Sequence of protein 1:
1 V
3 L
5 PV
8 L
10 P

Contacts between the two chains:
Residue S154 in protein 2 interacts with residue L3 in protein 1 (closest heavy-atom distance 4.2 Å).
Residue G125 in protein 2 contacts residue V6 in protein 1 (closest heavy-atom distance 2.5 Å).
Residue V102 in protein 2 interacts with residue L8 in protein 1 (closest heavy-atom distance 5.0 Å).
Residue P127 in protein 2 contacts residue V1 in protein 1 (closest heavy-atom distance 3.2 Å).
Residue S126 in protein 2 contacts residue V6 in protein 1 (closest heavy-atom distance 4.8 Å).
Residue L94 in protein 2 interacts with residue L8 in protein 1 (closest heavy-atom distance 3.6 Å).
Residue S126 in protein 2 contacts residue V1 in protein 1 (closest heavy-atom distance 3.2 Å).
Residue G125 in protein 2 is in contact with residue L3 in protein 1 (closest heavy-atom distance 3.5 Å).
Residue P127 in protein 2 is in contact with residue P10 in protein 1 (closest heavy-atom distance 3.3 Å).
Residue S123 in protein 2 is in contact with residue V6 in protein 1 (closest heavy-atom distance 4.3 Å).
Residue S126 in protein 2 contacts residue L3 in protein 1 (closest heavy-atom distance 3.8 Å).
Residue Q185 in protein 2 interacts with residue L3 in protein 1 (closest heavy-atom distance 2.5 Å).
Residue G98 in protein 2 is in contact with residue P5 in protein 1 (closest heavy-atom distance 2.5 Å).
Residue L124 in protein 2 is in contact with residue V6 in protein 1 (closest heavy-atom distance 2.9 Å).
Residue N153 in protein 2 interacts with residue L3 in protein 1 (closest heavy-atom distance 3.0 Å).
Residue S126 in protein 2 contacts residue P10 in protein 1 (closest heavy-atom distance 3.8 Å).
Residue S151 in protein 2 contacts residue L3 in protein 1 (closest heavy-atom distance 4.1 Å).
Residue H62 in protein 2 interacts with residue V6 in protein 1 (closest heavy-atom distance 4.6 Å).
Residue G100 in protein 2 interacts with residue L8 in protein 1 (closest heavy-atom distance 3.6 Å).
Residue L94 in protein 2 interacts with residue V6 in protein 1 (closest heavy-atom distance 2.8 Å).
Residue S160 in protein 2 contacts residue L3 in protein 1 (closest heavy-atom distance 2.5 Å).
Residue G125 in protein 2 is in contact with residue V1 in protein 1 (closest heavy-atom distance 3.1 Å).
Residue S126 in protein 2 is in contact with residue L8 in protein 1 (closest heavy-atom distance 2.7 Å).
Residue I105 in protein 2 interacts with residue L8 in protein 1 (closest heavy-atom distance 2.8 Å).
Residue H62 in protein 2 contacts residue P5 in protein 1 (closest heavy-atom distance 4.2 Å).
Residue G98 in protein 2 interacts with residue V6 in protein 1 (closest heavy-atom distance 3.1 Å).
Residue L124 in protein 2 interacts with residue L8 in protein 1 (closest heavy-atom distance 3.3 Å).
Residue S128 in protein 2 is in contact with residue P10 in protein 1 (closest heavy-atom distance 3.0 Å).
Residue G152 in protein 2 interacts with residue L3 in protein 1 (closest heavy-atom distance 2.6 Å).
Residue L94 in protein 2 interacts with residue P5 in protein 1 (closest heavy-atom distance 4.8 Å).
Residue S99 in protein 2 interacts with residue P5 in protein 1 (closest heavy-atom distance 4.5 Å).
Residue S101 in protein 2 contacts residue L8 in protein 1 (closest heavy-atom distance 4.5 Å).
Residue G125 in protein 2 is in contact with residue L8 in protein 1 (closest heavy-atom distance 3.8 Å).
Residue S97 in protein 2 contacts residue P5 in protein 1 (closest heavy-atom distance 5.0 Å).
Residue P127 in protein 2 interacts with residue L8 in protein 1 (closest heavy-atom distance 4.9 Å).
Residue P127 in protein 2 interacts with residue L3 in protein 1 (closest heavy-atom distance 4.6 Å).

Sequence of protein 2:
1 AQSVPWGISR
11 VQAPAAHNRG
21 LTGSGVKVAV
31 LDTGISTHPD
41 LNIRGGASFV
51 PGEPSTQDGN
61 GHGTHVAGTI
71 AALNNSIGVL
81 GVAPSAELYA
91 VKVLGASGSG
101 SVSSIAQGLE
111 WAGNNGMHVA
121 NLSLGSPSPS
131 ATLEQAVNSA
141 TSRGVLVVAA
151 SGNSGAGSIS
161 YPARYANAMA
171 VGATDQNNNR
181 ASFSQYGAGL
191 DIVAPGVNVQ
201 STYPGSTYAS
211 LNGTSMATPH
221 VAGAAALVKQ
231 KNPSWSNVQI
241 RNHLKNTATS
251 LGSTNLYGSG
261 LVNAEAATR

The following describes two proteins that form a bound complex.